Sequence of the second protein:
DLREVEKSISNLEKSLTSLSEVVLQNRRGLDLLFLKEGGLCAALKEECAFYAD

Sequence of the first protein:
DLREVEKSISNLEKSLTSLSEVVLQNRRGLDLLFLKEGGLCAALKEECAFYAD

Interface contacts:
Residue I11 in the first protein contacts residue S10 in the second protein (closest heavy-atom distance 4.2 Å).
Residue L4 in the first protein contacts residue V7 in the second protein (closest heavy-atom distance 4.2 Å).
Residue A51 in the first protein is in contact with residue E23 in the second protein (closest heavy-atom distance 3.8 Å).
Residue Y53 in the first protein contacts residue V24 in the second protein (closest heavy-atom distance 3.7 Å).
Residue L18 in the first protein contacts residue L21 in the second protein (closest heavy-atom distance 3.7 Å).
Residue A54 in the first protein is in contact with residue S20 in the second protein (closest heavy-atom distance 3.3 Å).
Residue V25 in the first protein interacts with residue N28 in the second protein (closest heavy-atom distance 3.5 Å).
Residue I11 in the first protein interacts with residue V7 in the second protein (closest heavy-atom distance 3.7 Å).
Residue V25 in the first protein interacts with residue L21 in the second protein (closest heavy-atom distance 4.0 Å).
Residue F52 in the first protein is in contact with residue V24 in the second protein (closest heavy-atom distance 3.7 Å).
Residue Y53 in the first protein is in contact with residue L21 in the second protein (closest heavy-atom distance 3.7 Å).
Residue L42 in the first protein contacts residue N28 in the second protein (closest heavy-atom distance 4.1 Å).
Residue L4 in the first protein interacts with residue D3 in the second protein (closest heavy-atom distance 3.4 Å).
Residue F36 in the first protein is in contact with residue L35 in the second protein (closest heavy-atom distance 3.7 Å).
Residue E15 in the first protein is in contact with residue L14 in the second protein (closest heavy-atom distance 3.8 Å).
Residue A51 in the first protein is in contact with residue V24 in the second protein (closest heavy-atom distance 3.9 Å).
Residue L32 in the first protein contacts residue N28 in the second protein (closest heavy-atom distance 3.5 Å).
Residue E48 in the first protein is in contact with residue Q27 in the second protein (closest heavy-atom distance 2.9 Å).
Residue L26 in the first protein interacts with residue V24 in the second protein (closest heavy-atom distance 4.7 Å).
Residue L18 in the first protein is in contact with residue L18 in the second protein (closest heavy-atom distance 3.9 Å).
Residue L21 in the first protein is in contact with residue L21 in the second protein (closest heavy-atom distance 4.0 Å).
Residue L46 in the first protein contacts residue G31 in the second protein (closest heavy-atom distance 4.0 Å).
Residue I11 in the first protein interacts with residue I11 in the second protein (closest heavy-atom distance 4.0 Å).
Residue E48 in the first protein interacts with residue R30 in the second protein (closest heavy-atom distance 2.7 Å).
Residue C50 in the first protein interacts with residue Q27 in the second protein (closest heavy-atom distance 3.8 Å).
Residue Y53 in the first protein is in contact with residue S20 in the second protein (closest heavy-atom distance 3.7 Å).
Residue L18 in the first protein contacts residue S17 in the second protein (closest heavy-atom distance 3.8 Å).
Residue D55 in the first protein interacts with residue S17 in the second protein (closest heavy-atom distance 3.3 Å).
Residue L14 in the first protein is in contact with residue L14 in the second protein (closest heavy-atom distance 4.6 Å).
Residue S22 in the first protein contacts residue L21 in the second protein (closest heavy-atom distance 4.0 Å).
Residue V25 in the first protein interacts with residue V25 in the second protein (closest heavy-atom distance 3.8 Å).
Residue N28 in the first protein contacts residue N28 in the second protein (closest heavy-atom distance 3.9 Å).
Residue L35 in the first protein contacts residue L35 in the second protein (closest heavy-atom distance 3.7 Å).
Residue F36 in the first protein is in contact with residue L34 in the second protein (closest heavy-atom distance 4.2 Å).
Residue F52 in the first protein contacts residue S20 in the second protein (closest heavy-atom distance 3.5 Å).
Residue V25 in the first protein is in contact with residue V24 in the second protein (closest heavy-atom distance 3.5 Å).
Residue L42 in the first protein interacts with residue Q27 in the second protein (closest heavy-atom distance 4.5 Å).
Residue L46 in the first protein interacts with residue R30 in the second protein (closest heavy-atom distance 3.8 Å).
Residue Y53 in the first protein contacts residue S17 in the second protein (closest heavy-atom distance 3.3 Å).
Residue E8 in the first protein interacts with residue V7 in the second protein (closest heavy-atom distance 3.9 Å).
Residue V7 in the first protein is in contact with residue V7 in the second protein (closest heavy-atom distance 3.7 Å).
Residue E15 in the first protein is in contact with residue S10 in the second protein (closest heavy-atom distance 4.7 Å).
Residue C43 in the first protein is in contact with residue Q27 in the second protein (closest heavy-atom distance 3.8 Å).
Residue A54 in the first protein contacts residue S17 in the second protein (closest heavy-atom distance 3.8 Å).
Residue L32 in the first protein contacts residue G31 in the second protein (closest heavy-atom distance 4.4 Å).
Residue R29 in the first protein contacts residue V24 in the second protein (closest heavy-atom distance 3.4 Å).
Residue A45 in the first protein is in contact with residue L34 in the second protein (closest heavy-atom distance 4.0 Å).
Residue R29 in the first protein is in contact with residue Q27 in the second protein (closest heavy-atom distance 2.7 Å).
Residue L32 in the first protein is in contact with residue L32 in the second protein (closest heavy-atom distance 3.9 Å).
Residue R29 in the first protein is in contact with residue N28 in the second protein (closest heavy-atom distance 2.9 Å).
Residue L32 in the first protein contacts residue L35 in the second protein (closest heavy-atom distance 3.8 Å).
Residue F36 in the first protein contacts residue G31 in the second protein (closest heavy-atom distance 3.8 Å).
Residue L46 in the first protein contacts residue L34 in the second protein (closest heavy-atom distance 4.2 Å).
Residue L42 in the first protein contacts residue G31 in the second protein (closest heavy-atom distance 3.7 Å).
Residue L46 in the first protein is in contact with residue Q27 in the second protein (closest heavy-atom distance 3.7 Å).
Residue E49 in the first protein is in contact with residue Q27 in the second protein (closest heavy-atom distance 3.1 Å).
Residue A51 in the first protein interacts with residue Q27 in the second protein (closest heavy-atom distance 2.9 Å).
Residue I11 in the first protein interacts with residue L14 in the second protein (closest heavy-atom distance 4.1 Å).
Residue L18 in the first protein interacts with residue L14 in the second protein (closest heavy-atom distance 3.9 Å).
Residue L4 in the first protein is in contact with residue L4 in the second protein (closest heavy-atom distance 4.3 Å).

These two protein chains interact to form a complex.